The following describes two proteins that form a bound complex.

Sequence of the first protein:
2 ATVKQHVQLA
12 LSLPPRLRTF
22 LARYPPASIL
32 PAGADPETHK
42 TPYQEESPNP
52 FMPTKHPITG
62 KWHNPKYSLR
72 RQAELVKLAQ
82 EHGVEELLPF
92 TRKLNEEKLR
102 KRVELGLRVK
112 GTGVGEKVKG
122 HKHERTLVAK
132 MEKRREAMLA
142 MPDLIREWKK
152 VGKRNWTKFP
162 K

Residue-level contacts at the interface:
Residue A348 in the second protein contacts residue L10 in the first protein (closest heavy-atom distance 4.2 Å).
Residue P333 in the second protein contacts residue A23 in the first protein (closest heavy-atom distance 3.4 Å).
Residue P333 in the second protein is in contact with residue T42 in the first protein (closest heavy-atom distance 3.2 Å).
Residue Q332 in the second protein contacts residue R24 in the first protein (closest heavy-atom distance 3.1 Å).
Residue I343 in the second protein interacts with residue L88 in the first protein (closest heavy-atom distance 4.2 Å).
Residue L335 in the second protein is in contact with residue A23 in the first protein (closest heavy-atom distance 3.8 Å).
Residue E338 in the second protein is in contact with residue P32 in the first protein (closest heavy-atom distance 3.7 Å).
Residue L340 in the second protein interacts with residue L12 in the first protein (closest heavy-atom distance 3.7 Å).
Residue A341 in the second protein contacts residue V4 in the first protein (closest heavy-atom distance 4.0 Å).
Residue V347 in the second protein contacts residue V85 in the first protein (closest heavy-atom distance 3.4 Å).
Residue I343 in the second protein contacts residue I30 in the first protein (closest heavy-atom distance 3.6 Å).
Residue L340 in the second protein contacts residue V8 in the first protein (closest heavy-atom distance 4.1 Å).
Residue K351 in the second protein is in contact with residue E82 in the first protein (closest heavy-atom distance 2.5 Å).
Residue L340 in the second protein interacts with residue A11 in the first protein (closest heavy-atom distance 3.4 Å).
Residue I343 in the second protein is in contact with residue L14 in the first protein (closest heavy-atom distance 4.1 Å).
Residue V347 in the second protein contacts residue G84 in the first protein (closest heavy-atom distance 4.0 Å).
Residue P333 in the second protein interacts with residue R24 in the first protein (closest heavy-atom distance 4.1 Å).
Residue A341 in the second protein contacts residue H7 in the first protein (closest heavy-atom distance 3.9 Å).
Residue Q332 in the second protein contacts residue Y44 in the first protein (closest heavy-atom distance 3.2 Å).
Residue G344 in the second protein interacts with residue H7 in the first protein (closest heavy-atom distance 3.4 Å).
Residue M339 in the second protein is in contact with residue L31 in the first protein (closest heavy-atom distance 4.2 Å).
Residue V346 in the second protein is in contact with residue L88 in the first protein (closest heavy-atom distance 4.4 Å).
Residue M339 in the second protein interacts with residue I30 in the first protein (closest heavy-atom distance 3.4 Å).
Residue E337 in the second protein interacts with residue V8 in the first protein (closest heavy-atom distance 3.7 Å).
Residue V347 in the second protein interacts with residue H83 in the first protein (closest heavy-atom distance 3.8 Å).
Residue V346 in the second protein interacts with residue G84 in the first protein (closest heavy-atom distance 3.4 Å).
Residue K351 in the second protein is in contact with residue H83 in the first protein (closest heavy-atom distance 3.8 Å).
Residue G344 in the second protein is in contact with residue L10 in the first protein (closest heavy-atom distance 4.1 Å).
Residue I343 in the second protein contacts residue A11 in the first protein (closest heavy-atom distance 3.9 Å).
Residue V346 in the second protein interacts with residue V85 in the first protein (closest heavy-atom distance 4.4 Å).
Residue I343 in the second protein is in contact with residue L22 in the first protein (closest heavy-atom distance 4.5 Å).
Residue L335 in the second protein interacts with residue R19 in the first protein (closest heavy-atom distance 3.7 Å).
Residue V346 in the second protein contacts residue E87 in the first protein (closest heavy-atom distance 4.4 Å).
Residue I343 in the second protein interacts with residue V85 in the first protein (closest heavy-atom distance 4.6 Å).
Residue N350 in the second protein is in contact with residue G84 in the first protein (closest heavy-atom distance 2.8 Å).
Residue Q332 in the second protein is in contact with residue T20 in the first protein (closest heavy-atom distance 4.7 Å).
Residue N350 in the second protein interacts with residue V85 in the first protein (closest heavy-atom distance 4.5 Å).
Residue K342 in the second protein is in contact with residue S29 in the first protein (closest heavy-atom distance 3.0 Å).
Residue G344 in the second protein is in contact with residue A11 in the first protein (closest heavy-atom distance 4.1 Å).
Residue R349 in the second protein contacts residue E87 in the first protein (closest heavy-atom distance 3.5 Å).
Residue K342 in the second protein interacts with residue P32 in the first protein (closest heavy-atom distance 4.7 Å).
Residue K342 in the second protein interacts with residue L31 in the first protein (closest heavy-atom distance 3.2 Å).
Residue L335 in the second protein contacts residue I30 in the first protein (closest heavy-atom distance 4.7 Å).
Residue K342 in the second protein is in contact with residue I30 in the first protein (closest heavy-atom distance 3.3 Å).
Residue L335 in the second protein interacts with residue L22 in the first protein (closest heavy-atom distance 4.0 Å).
Residue V347 in the second protein is in contact with residue L14 in the first protein (closest heavy-atom distance 4.4 Å).
Residue P333 in the second protein is in contact with residue Y44 in the first protein (closest heavy-atom distance 4.1 Å).
Residue K351 in the second protein interacts with residue G84 in the first protein (closest heavy-atom distance 4.3 Å).
Residue A348 in the second protein contacts residue H7 in the first protein (closest heavy-atom distance 4.2 Å).
Residue L340 in the second protein contacts residue H7 in the first protein (closest heavy-atom distance 3.9 Å).
Residue E338 in the second protein contacts residue I30 in the first protein (closest heavy-atom distance 4.2 Å).
Residue V347 in the second protein is in contact with residue L10 in the first protein (closest heavy-atom distance 4.3 Å).
Residue M339 in the second protein interacts with residue P26 in the first protein (closest heavy-atom distance 4.4 Å).
Residue R330 in the second protein contacts residue E47 in the first protein (closest heavy-atom distance 3.5 Å).
Residue E338 in the second protein is in contact with residue L31 in the first protein (closest heavy-atom distance 4.3 Å).
Residue R327 in the second protein is in contact with residue E47 in the first protein (closest heavy-atom distance 3.6 Å).
Residue R330 in the second protein contacts residue P43 in the first protein (closest heavy-atom distance 4.1 Å).
Residue E345 in the second protein contacts residue H7 in the first protein (closest heavy-atom distance 4.2 Å).
Residue A341 in the second protein interacts with residue V8 in the first protein (closest heavy-atom distance 3.7 Å).
Residue N350 in the second protein interacts with residue E87 in the first protein (closest heavy-atom distance 3.6 Å).

Sequence of the second protein:
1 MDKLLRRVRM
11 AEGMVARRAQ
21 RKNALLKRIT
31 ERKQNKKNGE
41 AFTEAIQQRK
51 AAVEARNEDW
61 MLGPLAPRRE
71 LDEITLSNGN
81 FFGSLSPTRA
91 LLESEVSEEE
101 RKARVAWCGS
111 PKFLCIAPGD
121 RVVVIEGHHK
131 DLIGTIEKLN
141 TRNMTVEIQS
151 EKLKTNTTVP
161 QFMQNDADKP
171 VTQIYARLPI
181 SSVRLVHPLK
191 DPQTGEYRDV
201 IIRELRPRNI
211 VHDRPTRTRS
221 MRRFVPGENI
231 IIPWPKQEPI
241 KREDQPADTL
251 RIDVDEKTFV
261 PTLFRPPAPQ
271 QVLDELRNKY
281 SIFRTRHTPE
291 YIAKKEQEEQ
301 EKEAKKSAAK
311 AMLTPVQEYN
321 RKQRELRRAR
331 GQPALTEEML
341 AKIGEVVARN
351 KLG